Sequence of protein 1:
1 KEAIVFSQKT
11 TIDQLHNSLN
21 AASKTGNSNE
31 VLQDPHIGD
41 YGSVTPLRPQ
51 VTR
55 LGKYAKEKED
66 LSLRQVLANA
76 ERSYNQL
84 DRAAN

Sequence of protein 2:
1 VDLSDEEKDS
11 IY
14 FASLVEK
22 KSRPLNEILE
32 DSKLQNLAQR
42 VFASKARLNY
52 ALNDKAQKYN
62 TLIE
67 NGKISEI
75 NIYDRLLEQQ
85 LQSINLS

Interface contacts:
Residue K8 in protein 2 is in contact with residue L68 in protein 1 (closest heavy-atom distance 3.8 Å).
Residue F14 in protein 2 contacts residue Y79 in protein 1 (closest heavy-atom distance 3.7 Å).
Residue L63 in protein 2 is in contact with residue F6 in protein 1 (closest heavy-atom distance 3.4 Å).
Residue I76 in protein 2 interacts with residue L19 in protein 1 (closest heavy-atom distance 3.8 Å).
Residue F14 in protein 2 contacts residue A75 in protein 1 (closest heavy-atom distance 3.6 Å).
Residue N67 in protein 2 interacts with residue R48 in protein 1 (closest heavy-atom distance 3.1 Å).
Residue F43 in protein 2 interacts with residue E76 in protein 1 (closest heavy-atom distance 3.6 Å).
Residue L3 in protein 2 contacts residue L68 in protein 1 (closest heavy-atom distance 3.5 Å).
Residue Y12 in protein 2 interacts with residue V71 in protein 1 (closest heavy-atom distance 4.0 Å).
Residue N27 in protein 2 interacts with residue L82 in protein 1 (closest heavy-atom distance 3.1 Å).
Residue K69 in protein 2 contacts residue D13 in protein 1 (closest heavy-atom distance 2.3 Å).
Residue K22 in protein 2 contacts residue S78 in protein 1 (closest heavy-atom distance 2.8 Å).
Residue L49 in protein 2 is in contact with residue R69 in protein 1 (closest heavy-atom distance 3.5 Å).
Residue N27 in protein 2 interacts with residue R85 in protein 1 (closest heavy-atom distance 3.0 Å).
Residue V18 in protein 2 is in contact with residue S78 in protein 1 (closest heavy-atom distance 3.6 Å).
Residue I76 in protein 2 contacts residue S23 in protein 1 (closest heavy-atom distance 3.5 Å).
Residue Q84 in protein 2 interacts with residue L32 in protein 1 (closest heavy-atom distance 3.6 Å).
Residue L53 in protein 2 is in contact with residue L66 in protein 1 (closest heavy-atom distance 3.5 Å).
Residue K69 in protein 2 is in contact with residue I12 in protein 1 (closest heavy-atom distance 3.5 Å).
Residue L63 in protein 2 is in contact with residue Y58 in protein 1 (closest heavy-atom distance 4.0 Å).
Residue L30 in protein 2 contacts residue L82 in protein 1 (closest heavy-atom distance 3.6 Å).
Residue K56 in protein 2 interacts with residue E61 in protein 1 (closest heavy-atom distance 3.0 Å).
Residue L80 in protein 2 is in contact with residue L32 in protein 1 (closest heavy-atom distance 3.9 Å).
Residue I73 in protein 2 interacts with residue L19 in protein 1 (closest heavy-atom distance 3.5 Å).
Residue L81 in protein 2 contacts residue L32 in protein 1 (closest heavy-atom distance 3.8 Å).
Residue L53 in protein 2 contacts residue R69 in protein 1 (closest heavy-atom distance 3.9 Å).
Residue T62 in protein 2 is in contact with residue K9 in protein 1 (closest heavy-atom distance 3.3 Å).
Residue R24 in protein 2 is in contact with residue R85 in protein 1 (closest heavy-atom distance 3.9 Å).
Residue I73 in protein 2 interacts with residue L15 in protein 1 (closest heavy-atom distance 3.6 Å).
Residue N27 in protein 2 contacts residue A86 in protein 1 (closest heavy-atom distance 3.5 Å).
Residue Y77 in protein 2 interacts with residue Y41 in protein 1 (closest heavy-atom distance 3.7 Å).
Residue Y60 in protein 2 contacts residue L55 in protein 1 (closest heavy-atom distance 3.9 Å).
Residue I73 in protein 2 interacts with residue H16 in protein 1 (closest heavy-atom distance 3.7 Å).
Residue A15 in protein 2 contacts residue A75 in protein 1 (closest heavy-atom distance 3.5 Å).
Residue V42 in protein 2 is in contact with residue L72 in protein 1 (closest heavy-atom distance 3.8 Å).
Residue I76 in protein 2 contacts residue N20 in protein 1 (closest heavy-atom distance 3.8 Å).
Residue Y60 in protein 2 contacts residue A59 in protein 1 (closest heavy-atom distance 3.9 Å).
Residue K46 in protein 2 is in contact with residue E76 in protein 1 (closest heavy-atom distance 3.1 Å).
Residue E19 in protein 2 interacts with residue S78 in protein 1 (closest heavy-atom distance 3.8 Å).
Residue A57 in protein 2 interacts with residue K62 in protein 1 (closest heavy-atom distance 3.8 Å).
Residue S71 in protein 2 contacts residue R48 in protein 1 (closest heavy-atom distance 3.9 Å).
Residue Q84 in protein 2 is in contact with residue N29 in protein 1 (closest heavy-atom distance 3.3 Å).
Residue N67 in protein 2 interacts with residue V51 in protein 1 (closest heavy-atom distance 3.9 Å).
Residue L63 in protein 2 is in contact with residue L55 in protein 1 (closest heavy-atom distance 3.8 Å).
Residue K22 in protein 2 is in contact with residue R85 in protein 1 (closest heavy-atom distance 3.2 Å).
Residue I11 in protein 2 interacts with residue V71 in protein 1 (closest heavy-atom distance 3.6 Å).
Residue K59 in protein 2 contacts residue Y58 in protein 1 (closest heavy-atom distance 3.5 Å).
Residue Y12 in protein 2 is in contact with residue L68 in protein 1 (closest heavy-atom distance 3.8 Å).
Residue V18 in protein 2 is in contact with residue Y79 in protein 1 (closest heavy-atom distance 3.7 Å).
Residue I70 in protein 2 contacts residue R48 in protein 1 (closest heavy-atom distance 3.6 Å).
Residue I70 in protein 2 contacts residue I12 in protein 1 (closest heavy-atom distance 3.8 Å).
Residue E72 in protein 2 interacts with residue H16 in protein 1 (closest heavy-atom distance 3.3 Å).
Residue Q84 in protein 2 contacts residue S28 in protein 1 (closest heavy-atom distance 3.0 Å).
Residue I11 in protein 2 interacts with residue L68 in protein 1 (closest heavy-atom distance 3.1 Å).
Residue I73 in protein 2 interacts with residue I12 in protein 1 (closest heavy-atom distance 3.6 Å).
Residue K46 in protein 2 is in contact with residue L72 in protein 1 (closest heavy-atom distance 3.6 Å).
Residue Q36 in protein 2 contacts residue Y79 in protein 1 (closest heavy-atom distance 2.7 Å).
Residue K22 in protein 2 contacts residue L82 in protein 1 (closest heavy-atom distance 3.8 Å).
Residue F43 in protein 2 is in contact with residue Y79 in protein 1 (closest heavy-atom distance 3.2 Å).
Residue N50 in protein 2 is in contact with residue R69 in protein 1 (closest heavy-atom distance 3.2 Å).

These two protein chains interact to form a complex.